The following describes two proteins that form a bound complex.

Residue-level contacts at the interface:
Residue K364 in chain A interacts with residue A58 in chain B (closest heavy-atom distance 4.5 Å).
Residue L432 in chain A is in contact with residue N60 in chain B (closest heavy-atom distance 3.7 Å).
Residue L511 in chain A is in contact with residue K35 in chain B (closest heavy-atom distance 3.7 Å).
Residue L432 in chain A interacts with residue F63 in chain B (closest heavy-atom distance 3.7 Å).
Residue P435 in chain A is in contact with residue W51 in chain B (closest heavy-atom distance 4.3 Å).
Residue L432 in chain A interacts with residue V61 in chain B (closest heavy-atom distance 3.8 Å).
Residue L362 in chain A contacts residue N60 in chain B (closest heavy-atom distance 4.7 Å).
Residue F437 in chain A is in contact with residue R52 in chain B (closest heavy-atom distance 2.8 Å).
Residue I374 in chain A contacts residue A66 in chain B (closest heavy-atom distance 3.4 Å).
Residue F498 in chain A contacts residue F63 in chain B (closest heavy-atom distance 3.7 Å).
Residue Q434 in chain A is in contact with residue Y53 in chain B (closest heavy-atom distance 3.5 Å).
Residue K364 in chain A contacts residue N59 in chain B (closest heavy-atom distance 3.0 Å).
Residue G361 in chain A contacts residue F57 in chain B (closest heavy-atom distance 4.0 Å).
Residue Q434 in chain A interacts with residue R52 in chain B (closest heavy-atom distance 2.8 Å).
Residue T424 in chain A contacts residue F63 in chain B (closest heavy-atom distance 3.2 Å).
Residue Q434 in chain A is in contact with residue A58 in chain B (closest heavy-atom distance 4.0 Å).
Residue I427 in chain A interacts with residue A66 in chain B (closest heavy-atom distance 4.8 Å).
Residue I374 in chain A is in contact with residue L67 in chain B (closest heavy-atom distance 4.0 Å).
Residue G433 in chain A contacts residue V61 in chain B (closest heavy-atom distance 4.7 Å).
Residue I427 in chain A contacts residue F63 in chain B (closest heavy-atom distance 3.6 Å).
Residue L431 in chain A contacts residue N60 in chain B (closest heavy-atom distance 3.3 Å).
Residue T439 in chain A contacts residue R52 in chain B (closest heavy-atom distance 4.4 Å).
Residue I441 in chain A is in contact with residue F57 in chain B (closest heavy-atom distance 4.5 Å).
Residue Q434 in chain A interacts with residue N60 in chain B (closest heavy-atom distance 4.0 Å).
Residue T371 in chain A contacts residue K69 in chain B (closest heavy-atom distance 2.8 Å).
Residue Q434 in chain A interacts with residue N59 in chain B (closest heavy-atom distance 4.5 Å).
Residue F363 in chain A interacts with residue V61 in chain B (closest heavy-atom distance 3.6 Å).
Residue F363 in chain A is in contact with residue K69 in chain B (closest heavy-atom distance 3.9 Å).
Residue K364 in chain A contacts residue V61 in chain B (closest heavy-atom distance 4.5 Å).
Residue L502 in chain A interacts with residue V64 in chain B (closest heavy-atom distance 4.7 Å).
Residue T439 in chain A is in contact with residue W51 in chain B (closest heavy-atom distance 3.4 Å).
Residue K364 in chain A interacts with residue G56 in chain B (closest heavy-atom distance 4.8 Å).
Residue F363 in chain A interacts with residue G65 in chain B (closest heavy-atom distance 4.3 Å).
Residue I427 in chain A contacts residue L67 in chain B (closest heavy-atom distance 4.7 Å).
Residue L378 in chain A is in contact with residue L67 in chain B (closest heavy-atom distance 4.1 Å).
Residue I441 in chain A is in contact with residue W51 in chain B (closest heavy-atom distance 3.8 Å).
Residue R436 in chain A is in contact with residue R52 in chain B (closest heavy-atom distance 3.4 Å).
Residue F437 in chain A is in contact with residue W51 in chain B (closest heavy-atom distance 3.8 Å).
Residue G433 in chain A is in contact with residue F57 in chain B (closest heavy-atom distance 4.8 Å).
Residue T370 in chain A contacts residue K69 in chain B (closest heavy-atom distance 4.5 Å).
Residue L432 in chain A contacts residue A66 in chain B (closest heavy-atom distance 3.8 Å).
Residue P435 in chain A contacts residue F57 in chain B (closest heavy-atom distance 3.5 Å).
Residue P438 in chain A contacts residue W51 in chain B (closest heavy-atom distance 4.0 Å).
Residue P435 in chain A interacts with residue R52 in chain B (closest heavy-atom distance 3.3 Å).
Residue F437 in chain A contacts residue F57 in chain B (closest heavy-atom distance 4.2 Å).
Residue P367 in chain A contacts residue K69 in chain B (closest heavy-atom distance 3.2 Å).
Residue Q434 in chain A interacts with residue F57 in chain B (closest heavy-atom distance 2.7 Å).
Residue P438 in chain A interacts with residue R52 in chain B (closest heavy-atom distance 4.8 Å).
Residue F363 in chain A contacts residue N60 in chain B (closest heavy-atom distance 3.5 Å).
Residue G433 in chain A is in contact with residue N60 in chain B (closest heavy-atom distance 3.0 Å).
Residue L511 in chain A interacts with residue V32 in chain B (closest heavy-atom distance 5.0 Å).
Residue A365 in chain A contacts residue F57 in chain B (closest heavy-atom distance 4.6 Å).
Residue L440 in chain A interacts with residue M14 in chain B (closest heavy-atom distance 3.8 Å).
Residue L432 in chain A is in contact with residue S62 in chain B (closest heavy-atom distance 3.6 Å).
Residue K364 in chain A interacts with residue N60 in chain B (closest heavy-atom distance 4.0 Å).
Residue Q434 in chain A contacts residue M54 in chain B (closest heavy-atom distance 5.0 Å).
Residue L502 in chain A is in contact with residue F63 in chain B (closest heavy-atom distance 3.6 Å).
Residue F363 in chain A is in contact with residue A66 in chain B (closest heavy-atom distance 3.6 Å).
Residue G361 in chain A contacts residue N60 in chain B (closest heavy-atom distance 3.7 Å).

Sequence of chain A:
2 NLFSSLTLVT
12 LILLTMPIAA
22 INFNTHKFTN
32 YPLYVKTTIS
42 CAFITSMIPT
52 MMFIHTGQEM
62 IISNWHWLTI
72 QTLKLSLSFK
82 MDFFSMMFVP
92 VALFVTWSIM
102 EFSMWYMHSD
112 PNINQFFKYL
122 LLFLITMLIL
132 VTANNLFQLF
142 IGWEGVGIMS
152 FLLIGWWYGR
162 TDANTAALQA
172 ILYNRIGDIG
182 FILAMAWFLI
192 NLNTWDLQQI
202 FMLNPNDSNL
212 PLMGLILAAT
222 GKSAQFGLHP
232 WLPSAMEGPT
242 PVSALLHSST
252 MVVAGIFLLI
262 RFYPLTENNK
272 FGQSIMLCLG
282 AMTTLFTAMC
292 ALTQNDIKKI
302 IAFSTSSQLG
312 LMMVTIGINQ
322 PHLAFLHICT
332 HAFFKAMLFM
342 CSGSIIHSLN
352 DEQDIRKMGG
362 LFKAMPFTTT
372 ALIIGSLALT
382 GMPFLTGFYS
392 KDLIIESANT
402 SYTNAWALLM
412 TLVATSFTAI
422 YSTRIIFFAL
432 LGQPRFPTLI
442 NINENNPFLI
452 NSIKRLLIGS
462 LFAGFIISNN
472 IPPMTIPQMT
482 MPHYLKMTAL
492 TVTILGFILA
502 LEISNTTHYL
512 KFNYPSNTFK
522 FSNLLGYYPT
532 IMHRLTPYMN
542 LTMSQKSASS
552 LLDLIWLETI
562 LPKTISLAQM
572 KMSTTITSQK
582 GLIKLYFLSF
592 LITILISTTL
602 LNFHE

Sequence of chain B:
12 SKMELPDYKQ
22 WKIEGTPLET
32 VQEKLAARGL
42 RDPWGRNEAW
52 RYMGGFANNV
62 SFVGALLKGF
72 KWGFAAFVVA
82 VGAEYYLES